The following describes two proteins that form a bound complex.

Sequence of chain B:
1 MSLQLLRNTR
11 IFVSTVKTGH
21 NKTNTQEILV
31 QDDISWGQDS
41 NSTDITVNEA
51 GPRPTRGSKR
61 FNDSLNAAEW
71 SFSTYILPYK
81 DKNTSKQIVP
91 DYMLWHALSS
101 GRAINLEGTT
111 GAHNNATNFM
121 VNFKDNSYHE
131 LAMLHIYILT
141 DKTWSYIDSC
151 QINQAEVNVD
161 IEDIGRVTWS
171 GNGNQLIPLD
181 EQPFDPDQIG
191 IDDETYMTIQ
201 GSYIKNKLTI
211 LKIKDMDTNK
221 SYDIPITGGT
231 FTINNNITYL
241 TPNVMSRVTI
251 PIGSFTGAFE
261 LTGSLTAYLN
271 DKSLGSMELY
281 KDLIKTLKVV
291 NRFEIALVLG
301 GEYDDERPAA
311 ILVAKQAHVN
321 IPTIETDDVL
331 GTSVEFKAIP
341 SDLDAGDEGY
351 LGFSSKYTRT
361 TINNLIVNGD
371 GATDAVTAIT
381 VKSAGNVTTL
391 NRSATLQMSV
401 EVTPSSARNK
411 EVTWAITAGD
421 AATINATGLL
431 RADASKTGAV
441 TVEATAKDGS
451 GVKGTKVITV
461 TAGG

Residue-level contacts at the interface:
Residue Q38 in chain A contacts residue T323 in chain B (closest heavy-atom distance 3.6 Å).
Residue P54 in chain A is in contact with residue S127 in chain B (closest heavy-atom distance 3.3 Å).
Residue W36 in chain A contacts residue T326 in chain B (closest heavy-atom distance 3.9 Å).
Residue L6 in chain A interacts with residue D328 in chain B (closest heavy-atom distance 3.2 Å).
Residue W36 in chain A is in contact with residue I324 in chain B (closest heavy-atom distance 3.1 Å).
Residue L6 in chain A is in contact with residue L330 in chain B (closest heavy-atom distance 3.7 Å).
Residue R60 in chain A interacts with residue N320 in chain B (closest heavy-atom distance 3.5 Å).
Residue M1 in chain A interacts with residue D271 in chain B (closest heavy-atom distance 3.6 Å).
Residue N62 in chain A interacts with residue V289 in chain B (closest heavy-atom distance 2.8 Å).
Residue L3 in chain A is in contact with residue Y268 in chain B (closest heavy-atom distance 3.8 Å).
Residue R60 in chain A contacts residue H318 in chain B (closest heavy-atom distance 3.2 Å).
Residue L176 in chain A contacts residue Y280 in chain B (closest heavy-atom distance 3.8 Å).
Residue R56 in chain A contacts residue Y128 in chain B (closest heavy-atom distance 3.8 Å).
Residue L5 in chain A is in contact with residue V329 in chain B (closest heavy-atom distance 3.7 Å).
Residue A50 in chain A contacts residue F255 in chain B (closest heavy-atom distance 3.9 Å).
Residue T55 in chain A contacts residue D344 in chain B (closest heavy-atom distance 3.6 Å).
Residue L3 in chain A interacts with residue N270 in chain B (closest heavy-atom distance 3.3 Å).
Residue T46 in chain A contacts residue A258 in chain B (closest heavy-atom distance 3.9 Å).
Residue R56 in chain A contacts residue G257 in chain B (closest heavy-atom distance 3.1 Å).
Residue R247 in chain A contacts residue V289 in chain B (closest heavy-atom distance 3.8 Å).
Residue R60 in chain A is in contact with residue K337 in chain B (closest heavy-atom distance 3.4 Å).
Residue S2 in chain A interacts with residue D271 in chain B (closest heavy-atom distance 3.4 Å).
Residue R56 in chain A interacts with residue T256 in chain B (closest heavy-atom distance 3.1 Å).
Residue S40 in chain A is in contact with residue I321 in chain B (closest heavy-atom distance 3.8 Å).
Residue S246 in chain A is in contact with residue V289 in chain B (closest heavy-atom distance 3.4 Å).
Residue S58 in chain A is in contact with residue A258 in chain B (closest heavy-atom distance 3.9 Å).
Residue Q4 in chain A contacts residue L269 in chain B (closest heavy-atom distance 3.7 Å).
Residue S58 in chain A is in contact with residue K337 in chain B (closest heavy-atom distance 3.4 Å).
Residue T55 in chain A contacts residue L343 in chain B (closest heavy-atom distance 3.4 Å).
Residue R53 in chain A is in contact with residue Y128 in chain B (closest heavy-atom distance 3.5 Å).
Residue P54 in chain A is in contact with residue Y128 in chain B (closest heavy-atom distance 3.5 Å).
Residue L65 in chain A contacts residue L287 in chain B (closest heavy-atom distance 3.5 Å).
Residue M1 in chain A contacts residue K272 in chain B (closest heavy-atom distance 3.4 Å).
Residue D39 in chain A contacts residue T323 in chain B (closest heavy-atom distance 3.8 Å).
Residue R56 in chain A is in contact with residue F259 in chain B (closest heavy-atom distance 3.6 Å).
Residue N62 in chain A contacts residue K288 in chain B (closest heavy-atom distance 2.9 Å).
Residue S2 in chain A contacts residue N270 in chain B (closest heavy-atom distance 3.8 Å).
Residue R56 in chain A interacts with residue N126 in chain B (closest heavy-atom distance 3.1 Å).
Residue S58 in chain A contacts residue P340 in chain B (closest heavy-atom distance 3.4 Å).
Residue Q4 in chain A is in contact with residue V329 in chain B (closest heavy-atom distance 3.7 Å).
Residue S58 in chain A is in contact with residue F259 in chain B (closest heavy-atom distance 3.9 Å).
Residue F61 in chain A contacts residue V289 in chain B (closest heavy-atom distance 3.6 Å).
Residue E49 in chain A contacts residue F255 in chain B (closest heavy-atom distance 2.9 Å).
Residue S2 in chain A contacts residue L269 in chain B (closest heavy-atom distance 3.7 Å).
Residue L5 in chain A is in contact with residue D328 in chain B (closest heavy-atom distance 3.6 Å).
Residue R53 in chain A is in contact with residue S127 in chain B (closest heavy-atom distance 2.8 Å).
Residue P54 in chain A is in contact with residue H129 in chain B (closest heavy-atom distance 3.5 Å).
Residue R56 in chain A is in contact with residue N235 in chain B (closest heavy-atom distance 2.7 Å).
Residue N62 in chain A is in contact with residue N291 in chain B (closest heavy-atom distance 3.0 Å).
Residue L3 in chain A contacts residue L269 in chain B (closest heavy-atom distance 3.6 Å).
Residue F61 in chain A contacts residue V290 in chain B (closest heavy-atom distance 3.8 Å).
Residue V248 in chain A contacts residue L287 in chain B (closest heavy-atom distance 3.2 Å).
Residue L6 in chain A contacts residue D327 in chain B (closest heavy-atom distance 3.1 Å).
Residue N62 in chain A is in contact with residue H318 in chain B (closest heavy-atom distance 3.3 Å).
Residue G57 in chain A contacts residue L343 in chain B (closest heavy-atom distance 3.8 Å).
Residue Q4 in chain A is in contact with residue L330 in chain B (closest heavy-atom distance 2.9 Å).
Residue S35 in chain A is in contact with residue T326 in chain B (closest heavy-atom distance 3.8 Å).
Residue S58 in chain A is in contact with residue L343 in chain B (closest heavy-atom distance 3.7 Å).
Residue P178 in chain A interacts with residue I284 in chain B (closest heavy-atom distance 3.6 Å).
Residue V248 in chain A contacts residue V289 in chain B (closest heavy-atom distance 3.7 Å).

Sequence of chain A:
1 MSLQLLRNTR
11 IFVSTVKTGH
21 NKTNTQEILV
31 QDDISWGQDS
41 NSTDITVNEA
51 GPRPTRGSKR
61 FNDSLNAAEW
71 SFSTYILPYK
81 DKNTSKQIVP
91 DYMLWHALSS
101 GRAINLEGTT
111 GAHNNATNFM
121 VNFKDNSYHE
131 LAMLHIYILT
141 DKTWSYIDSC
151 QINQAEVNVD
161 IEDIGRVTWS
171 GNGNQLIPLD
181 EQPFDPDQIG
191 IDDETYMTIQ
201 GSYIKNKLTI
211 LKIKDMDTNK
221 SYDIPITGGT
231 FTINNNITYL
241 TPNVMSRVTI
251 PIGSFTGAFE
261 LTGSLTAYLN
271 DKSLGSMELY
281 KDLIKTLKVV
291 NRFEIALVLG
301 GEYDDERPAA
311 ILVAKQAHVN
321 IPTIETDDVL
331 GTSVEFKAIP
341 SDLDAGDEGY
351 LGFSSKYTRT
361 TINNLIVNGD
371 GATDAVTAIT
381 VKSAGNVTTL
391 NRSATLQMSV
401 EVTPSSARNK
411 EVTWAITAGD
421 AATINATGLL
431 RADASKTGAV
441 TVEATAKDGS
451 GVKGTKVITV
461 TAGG